Sequence of the first protein:
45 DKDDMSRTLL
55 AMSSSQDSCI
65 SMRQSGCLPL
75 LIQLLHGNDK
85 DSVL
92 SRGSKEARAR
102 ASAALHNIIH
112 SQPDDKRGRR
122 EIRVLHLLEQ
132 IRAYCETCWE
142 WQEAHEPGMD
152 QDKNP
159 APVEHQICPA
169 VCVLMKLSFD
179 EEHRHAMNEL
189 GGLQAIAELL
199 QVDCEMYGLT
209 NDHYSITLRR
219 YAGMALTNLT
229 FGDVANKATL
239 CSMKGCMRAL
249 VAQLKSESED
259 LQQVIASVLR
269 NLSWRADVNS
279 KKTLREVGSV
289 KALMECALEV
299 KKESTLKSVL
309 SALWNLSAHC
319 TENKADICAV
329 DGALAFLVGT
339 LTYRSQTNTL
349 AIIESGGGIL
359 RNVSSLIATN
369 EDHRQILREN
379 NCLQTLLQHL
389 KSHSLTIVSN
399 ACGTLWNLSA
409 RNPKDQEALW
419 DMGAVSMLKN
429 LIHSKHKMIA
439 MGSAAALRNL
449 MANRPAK

This data describes a binding interaction between two proteins.

Contacts between the two chains:
Residue R268 in the first protein interacts with residue G22 in the second protein (closest heavy-atom distance 3.3 Å).
Residue F177 in the first protein is in contact with residue V92 in the second protein (closest heavy-atom distance 3.7 Å).
Residue T345 in the first protein contacts residue W73 in the second protein (closest heavy-atom distance 4.1 Å).
Residue H434 in the first protein is in contact with residue S11 in the second protein (closest heavy-atom distance 3.9 Å).
Residue N346 in the first protein is in contact with residue D65 in the second protein (closest heavy-atom distance 3.1 Å).
Residue F229 in the first protein is in contact with residue Q24 in the second protein (closest heavy-atom distance 3.5 Å).
Residue N226 in the first protein contacts residue A26 in the second protein (closest heavy-atom distance 2.7 Å).
Residue N346 in the first protein contacts residue N68 in the second protein (closest heavy-atom distance 3.6 Å).
Residue K433 in the first protein interacts with residue S11 in the second protein (closest heavy-atom distance 2.7 Å).
Residue M222 in the first protein is in contact with residue E29 in the second protein (closest heavy-atom distance 3.6 Å).
Residue M222 in the first protein interacts with residue A26 in the second protein (closest heavy-atom distance 3.9 Å).
Residue T345 in the first protein is in contact with residue M64 in the second protein (closest heavy-atom distance 3.6 Å).
Residue W312 in the first protein contacts residue G21 in the second protein (closest heavy-atom distance 3.3 Å).
Residue F229 in the first protein is in contact with residue R69 in the second protein (closest heavy-atom distance 3.6 Å).
Residue K174 in the first protein contacts residue N93 in the second protein (closest heavy-atom distance 3.5 Å).
Residue F177 in the first protein is in contact with residue I27 in the second protein (closest heavy-atom distance 3.9 Å).
Residue W312 in the first protein contacts residue P18 in the second protein (closest heavy-atom distance 3.7 Å).
Residue R218 in the first protein interacts with residue D33 in the second protein (closest heavy-atom distance 2.9 Å).
Residue F177 in the first protein is in contact with residue L30 in the second protein (closest heavy-atom distance 3.7 Å).
Residue K235 in the first protein interacts with residue E23 in the second protein (closest heavy-atom distance 2.6 Å).
Residue T394 in the first protein interacts with residue S16 in the second protein (closest heavy-atom distance 3.0 Å).
Residue R268 in the first protein is in contact with residue Q24 in the second protein (closest heavy-atom distance 3.4 Å).
Residue S306 in the first protein interacts with residue E29 in the second protein (closest heavy-atom distance 3.6 Å).
Residue F229 in the first protein is in contact with residue E23 in the second protein (closest heavy-atom distance 3.7 Å).
Residue S392 in the first protein contacts residue S16 in the second protein (closest heavy-atom distance 3.6 Å).
Residue G230 in the first protein interacts with residue E23 in the second protein (closest heavy-atom distance 2.8 Å).
Residue T225 in the first protein contacts residue A26 in the second protein (closest heavy-atom distance 4.1 Å).
Residue K305 in the first protein interacts with residue D65 in the second protein (closest heavy-atom distance 3.3 Å).
Residue F229 in the first protein contacts residue L25 in the second protein (closest heavy-atom distance 3.6 Å).
Residue Q261 in the first protein contacts residue N28 in the second protein (closest heavy-atom distance 3.7 Å).
Residue T345 in the first protein contacts residue D65 in the second protein (closest heavy-atom distance 4.2 Å).
Residue K174 in the first protein contacts residue V92 in the second protein (closest heavy-atom distance 3.1 Å).
Residue W272 in the first protein contacts residue E23 in the second protein (closest heavy-atom distance 3.5 Å).
Residue R268 in the first protein contacts residue G21 in the second protein (closest heavy-atom distance 3.3 Å).
Residue N313 in the first protein interacts with residue G21 in the second protein (closest heavy-atom distance 2.8 Å).
Residue R218 in the first protein is in contact with residue S32 in the second protein (closest heavy-atom distance 4.1 Å).
Residue S309 in the first protein contacts residue G21 in the second protein (closest heavy-atom distance 3.5 Å).
Residue Q261 in the first protein contacts residue E29 in the second protein (closest heavy-atom distance 3.1 Å).
Residue T394 in the first protein interacts with residue P18 in the second protein (closest heavy-atom distance 3.8 Å).
Residue L393 in the first protein contacts residue H14 in the second protein (closest heavy-atom distance 3.5 Å).
Residue W272 in the first protein is in contact with residue G22 in the second protein (closest heavy-atom distance 3.5 Å).
Residue Q261 in the first protein contacts residue S32 in the second protein (closest heavy-atom distance 3.5 Å).
Residue F177 in the first protein interacts with residue A26 in the second protein (closest heavy-atom distance 3.2 Å).
Residue D258 in the first protein interacts with residue S32 in the second protein (closest heavy-atom distance 3.0 Å).
Residue S265 in the first protein interacts with residue E29 in the second protein (closest heavy-atom distance 2.9 Å).
Residue T394 in the first protein is in contact with residue H17 in the second protein (closest heavy-atom distance 3.9 Å).
Residue N269 in the first protein is in contact with residue Q24 in the second protein (closest heavy-atom distance 3.0 Å).
Residue R182 in the first protein is in contact with residue L25 in the second protein (closest heavy-atom distance 3.7 Å).
Residue R218 in the first protein contacts residue E29 in the second protein (closest heavy-atom distance 3.5 Å).
Residue T225 in the first protein contacts residue Q24 in the second protein (closest heavy-atom distance 3.7 Å).
Residue N226 in the first protein interacts with residue L25 in the second protein (closest heavy-atom distance 3.4 Å).
Residue W312 in the first protein interacts with residue H17 in the second protein (closest heavy-atom distance 4.1 Å).
Residue L393 in the first protein is in contact with residue S16 in the second protein (closest heavy-atom distance 3.4 Å).
Residue N313 in the first protein is in contact with residue G22 in the second protein (closest heavy-atom distance 3.6 Å).
Residue E352 in the first protein contacts residue S16 in the second protein (closest heavy-atom distance 3.6 Å).
Residue N313 in the first protein contacts residue G20 in the second protein (closest heavy-atom distance 3.7 Å).
Residue W312 in the first protein contacts residue G20 in the second protein (closest heavy-atom distance 3.6 Å).
Residue V262 in the first protein is in contact with residue E29 in the second protein (closest heavy-atom distance 3.9 Å).
Residue N346 in the first protein interacts with residue W82 in the second protein (closest heavy-atom distance 3.2 Å).
Residue N269 in the first protein is in contact with residue E23 in the second protein (closest heavy-atom distance 3.4 Å).

Sequence of the second protein:
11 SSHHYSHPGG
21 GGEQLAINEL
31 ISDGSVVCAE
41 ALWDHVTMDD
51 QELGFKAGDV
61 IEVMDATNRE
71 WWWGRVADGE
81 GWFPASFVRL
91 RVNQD